These two protein chains interact to form a complex.

Sequence of chain A:
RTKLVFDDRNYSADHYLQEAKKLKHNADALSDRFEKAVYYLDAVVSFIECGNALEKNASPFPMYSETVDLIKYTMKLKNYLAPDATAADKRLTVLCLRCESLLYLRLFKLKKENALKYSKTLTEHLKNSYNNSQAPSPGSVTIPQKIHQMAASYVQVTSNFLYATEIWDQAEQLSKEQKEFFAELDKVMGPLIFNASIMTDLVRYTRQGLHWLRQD

Sequence of chain B:
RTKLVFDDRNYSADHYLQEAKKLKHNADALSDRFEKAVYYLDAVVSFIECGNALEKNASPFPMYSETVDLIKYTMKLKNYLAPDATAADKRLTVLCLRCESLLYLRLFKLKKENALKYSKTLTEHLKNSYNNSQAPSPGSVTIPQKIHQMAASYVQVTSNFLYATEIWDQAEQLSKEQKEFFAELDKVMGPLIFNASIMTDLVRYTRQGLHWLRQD

Contacts between the two chains:
Residue A193 in chain A contacts residue L131 in chain B (closest heavy-atom distance 3.8 Å).
Residue Y195 in chain A contacts residue L203 in chain B (closest heavy-atom distance 3.7 Å).
Residue W209 in chain A interacts with residue N236 in chain B (closest heavy-atom distance 3.6 Å).
Residue Y195 in chain A interacts with residue V196 in chain B (closest heavy-atom distance 3.4 Å).
Residue T128 in chain A is in contact with residue V196 in chain B (closest heavy-atom distance 3.3 Å).
Residue T183 in chain A is in contact with residue V182 in chain B (closest heavy-atom distance 3.3 Å).
Residue T183 in chain A contacts residue T183 in chain B (closest heavy-atom distance 2.8 Å).
Residue A192 in chain A interacts with residue L131 in chain B (closest heavy-atom distance 3.9 Å).
Residue T206 in chain A contacts residue K117 in chain B (closest heavy-atom distance 3.8 Å).
Residue V182 in chain A contacts residue I184 in chain B (closest heavy-atom distance 2.8 Å).
Residue V182 in chain A contacts residue H189 in chain B (closest heavy-atom distance 3.8 Å).
Residue S181 in chain A is in contact with residue I184 in chain B (closest heavy-atom distance 2.9 Å).
Residue L203 in chain A interacts with residue A120 in chain B (closest heavy-atom distance 3.5 Å).
Residue A120 in chain A interacts with residue L203 in chain B (closest heavy-atom distance 3.5 Å).
Residue F235 in chain A contacts residue F235 in chain B (closest heavy-atom distance 3.5 Å).
Residue V196 in chain A is in contact with residue Y195 in chain B (closest heavy-atom distance 3.4 Å).
Residue N236 in chain A interacts with residue F235 in chain B (closest heavy-atom distance 3.2 Å).
Residue S200 in chain A is in contact with residue Y195 in chain B (closest heavy-atom distance 3.6 Å).
Residue Y135 in chain A interacts with residue H189 in chain B (closest heavy-atom distance 3.6 Å).
Residue L203 in chain A contacts residue L121 in chain B (closest heavy-atom distance 3.8 Å).
Residue L203 in chain A is in contact with residue S124 in chain B (closest heavy-atom distance 4.0 Å).
Residue S124 in chain A contacts residue L203 in chain B (closest heavy-atom distance 4.0 Å).
Residue K117 in chain A is in contact with residue E207 in chain B (closest heavy-atom distance 3.1 Å).
Residue N236 in chain A contacts residue W209 in chain B (closest heavy-atom distance 3.6 Å).
Residue L203 in chain A contacts residue F113 in chain B (closest heavy-atom distance 4.0 Å).
Residue L131 in chain A contacts residue H189 in chain B (closest heavy-atom distance 3.3 Å).
Residue L131 in chain A contacts residue A193 in chain B (closest heavy-atom distance 3.8 Å).
Residue V182 in chain A interacts with residue T183 in chain B (closest heavy-atom distance 3.3 Å).
Residue T183 in chain A interacts with residue S181 in chain B (closest heavy-atom distance 3.1 Å).
Residue S181 in chain A is in contact with residue T183 in chain B (closest heavy-atom distance 3.1 Å).
Residue I184 in chain A interacts with residue S181 in chain B (closest heavy-atom distance 2.9 Å).
Residue F202 in chain A is in contact with residue F202 in chain B (closest heavy-atom distance 2.9 Å).
Residue L203 in chain A is in contact with residue Y195 in chain B (closest heavy-atom distance 3.7 Å).
Residue S200 in chain A is in contact with residue S124 in chain B (closest heavy-atom distance 3.1 Å).
Residue V196 in chain A interacts with residue T128 in chain B (closest heavy-atom distance 3.3 Å).
Residue L131 in chain A is in contact with residue A192 in chain B (closest heavy-atom distance 3.9 Å).
Residue S124 in chain A is in contact with residue S200 in chain B (closest heavy-atom distance 3.1 Å).
Residue Q186 in chain A is in contact with residue S181 in chain B (closest heavy-atom distance 3.8 Å).
Residue L121 in chain A interacts with residue L203 in chain B (closest heavy-atom distance 3.8 Å).
Residue I234 in chain A is in contact with residue I234 in chain B (closest heavy-atom distance 3.6 Å).
Residue S124 in chain A contacts residue V196 in chain B (closest heavy-atom distance 4.0 Å).
Residue H189 in chain A interacts with residue Y135 in chain B (closest heavy-atom distance 3.6 Å).
Residue V196 in chain A is in contact with residue S124 in chain B (closest heavy-atom distance 4.0 Å).
Residue F113 in chain A contacts residue L203 in chain B (closest heavy-atom distance 4.0 Å).
Residue Q186 in chain A interacts with residue V182 in chain B (closest heavy-atom distance 3.8 Å).
Residue Y195 in chain A is in contact with residue S200 in chain B (closest heavy-atom distance 3.6 Å).
Residue L127 in chain A interacts with residue V196 in chain B (closest heavy-atom distance 3.9 Å).
Residue Y195 in chain A is in contact with residue T199 in chain B (closest heavy-atom distance 2.4 Å).
Residue S181 in chain A interacts with residue Q186 in chain B (closest heavy-atom distance 3.8 Å).
Residue K117 in chain A interacts with residue T206 in chain B (closest heavy-atom distance 3.8 Å).
Residue S134 in chain A interacts with residue H189 in chain B (closest heavy-atom distance 4.0 Å).
Residue E207 in chain A contacts residue K117 in chain B (closest heavy-atom distance 3.1 Å).
Residue I184 in chain A contacts residue V182 in chain B (closest heavy-atom distance 2.8 Å).
Residue H189 in chain A contacts residue V182 in chain B (closest heavy-atom distance 3.8 Å).
Residue H189 in chain A interacts with residue L131 in chain B (closest heavy-atom distance 3.3 Å).
Residue H189 in chain A interacts with residue S134 in chain B (closest heavy-atom distance 4.0 Å).
Residue V196 in chain A interacts with residue L127 in chain B (closest heavy-atom distance 3.9 Å).
Residue V182 in chain A contacts residue Q186 in chain B (closest heavy-atom distance 3.8 Å).
Residue T199 in chain A interacts with residue Y195 in chain B (closest heavy-atom distance 2.4 Å).
Residue F235 in chain A is in contact with residue N236 in chain B (closest heavy-atom distance 3.2 Å).